Sequence of protein 2:
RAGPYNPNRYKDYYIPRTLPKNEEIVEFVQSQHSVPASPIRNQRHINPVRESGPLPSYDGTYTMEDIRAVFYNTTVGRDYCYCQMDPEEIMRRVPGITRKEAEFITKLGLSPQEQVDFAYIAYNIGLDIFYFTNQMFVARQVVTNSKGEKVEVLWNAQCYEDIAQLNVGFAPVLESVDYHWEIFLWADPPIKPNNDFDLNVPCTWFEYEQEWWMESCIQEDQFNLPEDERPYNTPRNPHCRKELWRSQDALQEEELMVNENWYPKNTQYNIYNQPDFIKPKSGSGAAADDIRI

Residue-level contacts at the interface:
Residue A312 in protein 2 contacts residue N10 in protein 1 (closest heavy-atom distance 4.0 Å).
Residue A311 in protein 2 contacts residue N11 in protein 1 (closest heavy-atom distance 3.4 Å).
Residue A312 in protein 2 interacts with residue N11 in protein 1 (closest heavy-atom distance 3.3 Å).
Residue A313 in protein 2 interacts with residue N11 in protein 1 (closest heavy-atom distance 4.3 Å).
Residue D314 in protein 2 contacts residue K26 in protein 1 (closest heavy-atom distance 4.3 Å).
Residue R317 in protein 2 contacts residue S2 in protein 1 (closest heavy-atom distance 4.6 Å).
Residue G310 in protein 2 is in contact with residue N11 in protein 1 (closest heavy-atom distance 3.2 Å).
Residue A311 in protein 2 contacts residue N10 in protein 1 (closest heavy-atom distance 4.0 Å).
Residue A311 in protein 2 contacts residue K9 in protein 1 (closest heavy-atom distance 4.9 Å).
Residue A312 in protein 2 is in contact with residue K26 in protein 1 (closest heavy-atom distance 4.8 Å).
Residue A312 in protein 2 contacts residue K9 in protein 1 (closest heavy-atom distance 4.3 Å).
Residue D314 in protein 2 contacts residue N11 in protein 1 (closest heavy-atom distance 4.8 Å).

Sequence of protein 1:
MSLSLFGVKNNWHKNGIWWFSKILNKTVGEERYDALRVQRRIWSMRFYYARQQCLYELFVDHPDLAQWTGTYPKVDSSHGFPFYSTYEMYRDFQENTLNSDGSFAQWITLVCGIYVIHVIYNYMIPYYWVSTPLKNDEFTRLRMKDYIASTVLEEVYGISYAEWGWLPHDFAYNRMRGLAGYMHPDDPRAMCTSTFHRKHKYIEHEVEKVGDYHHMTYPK

The following describes two proteins that form a bound complex.